Sequence of chain A:
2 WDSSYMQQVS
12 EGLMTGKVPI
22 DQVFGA

Residue-level contacts at the interface:
Residue A279 in chain B is in contact with residue T16 in chain A (closest heavy-atom distance 4.2 Å).
Residue L229 in chain B contacts residue M15 in chain A (closest heavy-atom distance 4.0 Å).
Residue A279 in chain B interacts with residue M15 in chain A (closest heavy-atom distance 3.0 Å).
Residue E277 in chain B interacts with residue T16 in chain A (closest heavy-atom distance 4.3 Å).
Residue L240 in chain B interacts with residue V24 in chain A (closest heavy-atom distance 3.9 Å).
Residue K266 in chain B interacts with residue A27 in chain A (closest heavy-atom distance 4.2 Å).
Residue L240 in chain B contacts residue V10 in chain A (closest heavy-atom distance 3.8 Å).
Residue V262 in chain B is in contact with residue F25 in chain A (closest heavy-atom distance 4.3 Å).
Residue A273 in chain B is in contact with residue L14 in chain A (closest heavy-atom distance 3.5 Å).
Residue K233 in chain B interacts with residue M15 in chain A (closest heavy-atom distance 3.8 Å).
Residue E336 in chain B contacts residue W2 in chain A (closest heavy-atom distance 3.0 Å).
Residue L236 in chain B is in contact with residue F25 in chain A (closest heavy-atom distance 4.1 Å).
Residue L249 in chain B interacts with residue F25 in chain A (closest heavy-atom distance 3.8 Å).
Residue F265 in chain B interacts with residue F25 in chain A (closest heavy-atom distance 4.3 Å).
Residue L269 in chain B contacts residue F25 in chain A (closest heavy-atom distance 3.6 Å).
Residue K266 in chain B interacts with residue G26 in chain A (closest heavy-atom distance 2.6 Å).
Residue V247 in chain B interacts with residue Q23 in chain A (closest heavy-atom distance 4.6 Å).
Residue V247 in chain B is in contact with residue M7 in chain A (closest heavy-atom distance 4.0 Å).
Residue L269 in chain B contacts residue M15 in chain A (closest heavy-atom distance 3.7 Å).
Residue F238 in chain B is in contact with residue W2 in chain A (closest heavy-atom distance 3.5 Å).
Residue Q241 in chain B interacts with residue M7 in chain A (closest heavy-atom distance 4.3 Å).
Residue L240 in chain B interacts with residue W2 in chain A (closest heavy-atom distance 3.4 Å).
Residue F226 in chain B contacts residue E12 in chain A (closest heavy-atom distance 3.6 Å).
Residue G276 in chain B is in contact with residue T16 in chain A (closest heavy-atom distance 3.2 Å).
Residue L240 in chain B contacts residue M7 in chain A (closest heavy-atom distance 3.4 Å).
Residue V247 in chain B contacts residue V10 in chain A (closest heavy-atom distance 4.0 Å).
Residue K233 in chain B contacts residue S11 in chain A (closest heavy-atom distance 4.4 Å).
Residue Q241 in chain B contacts residue W2 in chain A (closest heavy-atom distance 3.8 Å).
Residue V247 in chain B is in contact with residue V24 in chain A (closest heavy-atom distance 4.2 Å).
Residue S270 in chain B contacts residue I21 in chain A (closest heavy-atom distance 3.3 Å).
Residue V247 in chain B interacts with residue Y6 in chain A (closest heavy-atom distance 3.8 Å).
Residue E237 in chain B is in contact with residue M7 in chain A (closest heavy-atom distance 4.3 Å).
Residue L236 in chain B interacts with residue S11 in chain A (closest heavy-atom distance 3.6 Å).
Residue L240 in chain B is in contact with residue S11 in chain A (closest heavy-atom distance 4.4 Å).
Residue P280 in chain B interacts with residue T16 in chain A (closest heavy-atom distance 4.0 Å).
Residue E237 in chain B contacts residue Q8 in chain A (closest heavy-atom distance 3.6 Å).
Residue A273 in chain B is in contact with residue G17 in chain A (closest heavy-atom distance 3.7 Å).
Residue E237 in chain B interacts with residue W2 in chain A (closest heavy-atom distance 3.0 Å).
Residue L240 in chain B contacts residue L14 in chain A (closest heavy-atom distance 3.8 Å).
Residue R225 in chain B contacts residue E12 in chain A (closest heavy-atom distance 3.2 Å).
Residue L269 in chain B contacts residue I21 in chain A (closest heavy-atom distance 3.5 Å).
Residue K242 in chain B contacts residue Y6 in chain A (closest heavy-atom distance 4.4 Å).
Residue E237 in chain B contacts residue S11 in chain A (closest heavy-atom distance 3.2 Å).
Residue A273 in chain B interacts with residue M15 in chain A (closest heavy-atom distance 3.4 Å).
Residue V308 in chain B interacts with residue W2 in chain A (closest heavy-atom distance 3.7 Å).
Residue K233 in chain B is in contact with residue Q8 in chain A (closest heavy-atom distance 3.8 Å).
Residue K242 in chain B interacts with residue S4 in chain A (closest heavy-atom distance 4.5 Å).
Residue K266 in chain B is in contact with residue D22 in chain A (closest heavy-atom distance 3.6 Å).
Residue L272 in chain B interacts with residue M15 in chain A (closest heavy-atom distance 3.2 Å).
Residue A273 in chain B contacts residue T16 in chain A (closest heavy-atom distance 4.2 Å).
Residue L236 in chain B interacts with residue M15 in chain A (closest heavy-atom distance 4.3 Å).
Residue K242 in chain B contacts residue W2 in chain A (closest heavy-atom distance 4.5 Å).
Residue K266 in chain B interacts with residue F25 in chain A (closest heavy-atom distance 3.5 Å).
Residue H312 in chain B contacts residue W2 in chain A (closest heavy-atom distance 2.8 Å).
Residue L249 in chain B contacts residue V24 in chain A (closest heavy-atom distance 3.3 Å).
Residue T248 in chain B interacts with residue V24 in chain A (closest heavy-atom distance 4.5 Å).
Residue K266 in chain B contacts residue I21 in chain A (closest heavy-atom distance 3.7 Å).
Residue F226 in chain B interacts with residue M15 in chain A (closest heavy-atom distance 3.6 Å).
Residue G276 in chain B interacts with residue M15 in chain A (closest heavy-atom distance 4.2 Å).
Residue L269 in chain B contacts residue L14 in chain A (closest heavy-atom distance 4.2 Å).

These two protein chains interact to form a complex.

Sequence of chain B:
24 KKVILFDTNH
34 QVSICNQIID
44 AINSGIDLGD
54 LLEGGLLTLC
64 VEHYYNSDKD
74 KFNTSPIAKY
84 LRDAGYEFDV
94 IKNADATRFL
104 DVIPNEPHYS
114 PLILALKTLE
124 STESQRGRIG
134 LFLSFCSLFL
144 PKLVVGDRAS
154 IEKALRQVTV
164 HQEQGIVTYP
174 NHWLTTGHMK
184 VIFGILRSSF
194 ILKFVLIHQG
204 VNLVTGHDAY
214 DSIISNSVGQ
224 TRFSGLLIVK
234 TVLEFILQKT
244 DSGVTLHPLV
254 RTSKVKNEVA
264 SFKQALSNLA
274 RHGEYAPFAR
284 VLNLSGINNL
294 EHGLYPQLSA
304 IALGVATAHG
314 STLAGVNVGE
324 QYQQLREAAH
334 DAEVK